Sequence of protein 2:
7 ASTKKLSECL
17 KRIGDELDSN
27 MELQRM

Residue-level contacts at the interface:
Residue W101 in protein 1 contacts residue D24 in protein 2 (closest heavy-atom distance 3.8 Å).
Residue E60 in protein 1 interacts with residue M27 in protein 2 (closest heavy-atom distance 3.4 Å).
Residue R103 in protein 1 contacts residue G20 in protein 2 (closest heavy-atom distance 4.3 Å).
Residue A106 in protein 1 interacts with residue G20 in protein 2 (closest heavy-atom distance 4.6 Å).
Residue T73 in protein 1 contacts residue L12 in protein 2 (closest heavy-atom distance 4.4 Å).
Residue L158 in protein 1 contacts residue R31 in protein 2 (closest heavy-atom distance 4.1 Å).
Residue V90 in protein 1 contacts residue S13 in protein 2 (closest heavy-atom distance 3.2 Å).
Residue S86 in protein 1 contacts residue T9 in protein 2 (closest heavy-atom distance 3.8 Å).
Residue V105 in protein 1 is in contact with residue L23 in protein 2 (closest heavy-atom distance 4.3 Å).
Residue L76 in protein 1 contacts residue T9 in protein 2 (closest heavy-atom distance 3.4 Å).
Residue V90 in protein 1 interacts with residue T9 in protein 2 (closest heavy-atom distance 3.7 Å).
Residue Q89 in protein 1 is in contact with residue T9 in protein 2 (closest heavy-atom distance 2.8 Å).
Residue R103 in protein 1 is in contact with residue K17 in protein 2 (closest heavy-atom distance 3.4 Å).
Residue Y159 in protein 1 contacts residue M27 in protein 2 (closest heavy-atom distance 3.4 Å).
Residue G102 in protein 1 contacts residue G20 in protein 2 (closest heavy-atom distance 3.5 Å).
Residue Q75 in protein 1 is in contact with residue S8 in protein 2 (closest heavy-atom distance 3.0 Å).
Residue V90 in protein 1 is in contact with residue L16 in protein 2 (closest heavy-atom distance 3.7 Å).
Residue L72 in protein 1 is in contact with residue L12 in protein 2 (closest heavy-atom distance 3.5 Å).
Residue R64 in protein 1 contacts residue N26 in protein 2 (closest heavy-atom distance 4.1 Å).
Residue Y159 in protein 1 contacts residue D24 in protein 2 (closest heavy-atom distance 2.8 Å).
Residue F61 in protein 1 interacts with residue L23 in protein 2 (closest heavy-atom distance 3.8 Å).
Residue L72 in protein 1 is in contact with residue L16 in protein 2 (closest heavy-atom distance 4.0 Å).
Residue L76 in protein 1 interacts with residue L12 in protein 2 (closest heavy-atom distance 3.8 Å).
Residue N100 in protein 1 interacts with residue D21 in protein 2 (closest heavy-atom distance 2.8 Å).
Residue N100 in protein 1 is in contact with residue D24 in protein 2 (closest heavy-atom distance 3.8 Å).
Residue A57 in protein 1 interacts with residue L23 in protein 2 (closest heavy-atom distance 4.4 Å).
Residue D97 in protein 1 interacts with residue K17 in protein 2 (closest heavy-atom distance 3.5 Å).
Residue E93 in protein 1 contacts residue E14 in protein 2 (closest heavy-atom distance 4.9 Å).
Residue Q75 in protein 1 is in contact with residue K11 in protein 2 (closest heavy-atom distance 4.8 Å).
Residue L72 in protein 1 contacts residue C15 in protein 2 (closest heavy-atom distance 4.9 Å).
Residue L94 in protein 1 interacts with residue S13 in protein 2 (closest heavy-atom distance 3.9 Å).
Residue F69 in protein 1 contacts residue L16 in protein 2 (closest heavy-atom distance 4.8 Å).
Residue F61 in protein 1 contacts residue L16 in protein 2 (closest heavy-atom distance 4.7 Å).
Residue F61 in protein 1 contacts residue G20 in protein 2 (closest heavy-atom distance 3.8 Å).
Residue E60 in protein 1 interacts with residue N26 in protein 2 (closest heavy-atom distance 4.7 Å).
Residue R64 in protein 1 interacts with residue Q30 in protein 2 (closest heavy-atom distance 4.9 Å).
Residue L94 in protein 1 contacts residue K17 in protein 2 (closest heavy-atom distance 3.8 Å).
Residue F61 in protein 1 contacts residue I19 in protein 2 (closest heavy-atom distance 3.0 Å).
Residue G102 in protein 1 interacts with residue D24 in protein 2 (closest heavy-atom distance 3.6 Å).
Residue Y65 in protein 1 interacts with residue L23 in protein 2 (closest heavy-atom distance 4.1 Å).
Residue E93 in protein 1 interacts with residue S13 in protein 2 (closest heavy-atom distance 2.9 Å).
Residue E93 in protein 1 interacts with residue K10 in protein 2 (closest heavy-atom distance 4.6 Å).
Residue N100 in protein 1 contacts residue G20 in protein 2 (closest heavy-atom distance 4.3 Å).
Residue R64 in protein 1 is in contact with residue L23 in protein 2 (closest heavy-atom distance 4.0 Å).
Residue F110 in protein 1 is in contact with residue L16 in protein 2 (closest heavy-atom distance 3.8 Å).
Residue R103 in protein 1 is in contact with residue D21 in protein 2 (closest heavy-atom distance 2.7 Å).
Residue Y159 in protein 1 is in contact with residue L23 in protein 2 (closest heavy-atom distance 4.3 Å).
Residue V90 in protein 1 interacts with residue L12 in protein 2 (closest heavy-atom distance 4.5 Å).
Residue Q89 in protein 1 contacts residue S13 in protein 2 (closest heavy-atom distance 4.9 Å).
Residue E60 in protein 1 interacts with residue L23 in protein 2 (closest heavy-atom distance 3.8 Å).
Residue L158 in protein 1 is in contact with residue M27 in protein 2 (closest heavy-atom distance 4.4 Å).
Residue Y65 in protein 1 is in contact with residue E22 in protein 2 (closest heavy-atom distance 2.8 Å).
Residue E93 in protein 1 interacts with residue K17 in protein 2 (closest heavy-atom distance 3.7 Å).
Residue F110 in protein 1 is in contact with residue L12 in protein 2 (closest heavy-atom distance 4.0 Å).
Residue L76 in protein 1 is in contact with residue S8 in protein 2 (closest heavy-atom distance 4.0 Å).
Residue A68 in protein 1 is in contact with residue C15 in protein 2 (closest heavy-atom distance 4.1 Å).
Residue Y65 in protein 1 interacts with residue I19 in protein 2 (closest heavy-atom distance 3.1 Å).
Residue A106 in protein 1 contacts residue L16 in protein 2 (closest heavy-atom distance 3.8 Å).
Residue A68 in protein 1 is in contact with residue I19 in protein 2 (closest heavy-atom distance 3.9 Å).
Residue L94 in protein 1 is in contact with residue L16 in protein 2 (closest heavy-atom distance 4.1 Å).

This data describes a binding interaction between two proteins.

Sequence of protein 1:
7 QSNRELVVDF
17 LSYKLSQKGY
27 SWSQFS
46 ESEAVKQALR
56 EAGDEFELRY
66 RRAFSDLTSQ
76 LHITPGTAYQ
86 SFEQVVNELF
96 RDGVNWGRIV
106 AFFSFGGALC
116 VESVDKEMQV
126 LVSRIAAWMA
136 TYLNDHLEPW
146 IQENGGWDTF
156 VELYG